Sequence of protein 1:
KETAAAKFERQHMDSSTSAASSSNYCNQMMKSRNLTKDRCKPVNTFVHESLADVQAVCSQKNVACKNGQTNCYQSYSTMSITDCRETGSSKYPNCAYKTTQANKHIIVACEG

Sequence of protein 2:
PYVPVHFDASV

The following describes two proteins that form a bound complex.

Contacts between the two chains:
Residue F8 in protein 1 is in contact with residue V5 in protein 2 (closest heavy-atom distance 4.0 Å).
Residue I81 in protein 1 is in contact with residue S10 in protein 2 (closest heavy-atom distance 3.8 Å).
Residue Q55 in protein 1 is in contact with residue Y2 in protein 2 (closest heavy-atom distance 4.5 Å).
Residue C110 in protein 1 interacts with residue V3 in protein 2 (closest heavy-atom distance 3.2 Å).
Residue C110 in protein 1 is in contact with residue P4 in protein 2 (closest heavy-atom distance 4.2 Å).
Residue E111 in protein 1 contacts residue Y2 in protein 2 (closest heavy-atom distance 3.4 Å).
Residue D83 in protein 1 is in contact with residue S10 in protein 2 (closest heavy-atom distance 4.2 Å).
Residue H12 in protein 1 interacts with residue F7 in protein 2 (closest heavy-atom distance 3.4 Å).
Residue A109 in protein 1 interacts with residue P4 in protein 2 (closest heavy-atom distance 3.3 Å).
Residue T45 in protein 1 interacts with residue F7 in protein 2 (closest heavy-atom distance 3.7 Å).
Residue C65 in protein 1 contacts residue D8 in protein 2 (closest heavy-atom distance 3.6 Å).
Residue I107 in protein 1 contacts residue D8 in protein 2 (closest heavy-atom distance 2.6 Å).
Residue I107 in protein 1 is in contact with residue F7 in protein 2 (closest heavy-atom distance 3.7 Å).
Residue C58 in protein 1 contacts residue V3 in protein 2 (closest heavy-atom distance 3.5 Å).
Residue I107 in protein 1 contacts residue A9 in protein 2 (closest heavy-atom distance 2.8 Å).
Residue I106 in protein 1 is in contact with residue S10 in protein 2 (closest heavy-atom distance 4.5 Å).
Residue K66 in protein 1 contacts residue F7 in protein 2 (closest heavy-atom distance 4.7 Å).
Residue V54 in protein 1 is in contact with residue P4 in protein 2 (closest heavy-atom distance 3.8 Å).
Residue V108 in protein 1 is in contact with residue D8 in protein 2 (closest heavy-atom distance 4.2 Å).
Residue A5 in protein 1 contacts residue V5 in protein 2 (closest heavy-atom distance 4.1 Å).
Residue K66 in protein 1 contacts residue H6 in protein 2 (closest heavy-atom distance 3.8 Å).
Residue E111 in protein 1 is in contact with residue V3 in protein 2 (closest heavy-atom distance 2.9 Å).
Residue F8 in protein 1 contacts residue H6 in protein 2 (closest heavy-atom distance 3.7 Å).
Residue A4 in protein 1 is in contact with residue V5 in protein 2 (closest heavy-atom distance 3.8 Å).
Residue A109 in protein 1 contacts residue H6 in protein 2 (closest heavy-atom distance 2.9 Å).
Residue Q55 in protein 1 interacts with residue V3 in protein 2 (closest heavy-atom distance 4.2 Å).
Residue G112 in protein 1 contacts residue Y2 in protein 2 (closest heavy-atom distance 3.6 Å).
Residue H105 in protein 1 interacts with residue S10 in protein 2 (closest heavy-atom distance 3.2 Å).
Residue A109 in protein 1 contacts residue V5 in protein 2 (closest heavy-atom distance 2.8 Å).
Residue F8 in protein 1 is in contact with residue P4 in protein 2 (closest heavy-atom distance 3.4 Å).
Residue G112 in protein 1 interacts with residue P1 in protein 2 (closest heavy-atom distance 3.7 Å).
Residue Y73 in protein 1 interacts with residue Y2 in protein 2 (closest heavy-atom distance 2.9 Å).
Residue H105 in protein 1 is in contact with residue A9 in protein 2 (closest heavy-atom distance 4.2 Å).
Residue I107 in protein 1 interacts with residue H6 in protein 2 (closest heavy-atom distance 4.5 Å).
Residue A4 in protein 1 contacts residue P4 in protein 2 (closest heavy-atom distance 4.5 Å).
Residue K66 in protein 1 is in contact with residue D8 in protein 2 (closest heavy-atom distance 2.8 Å).
Residue F8 in protein 1 interacts with residue F7 in protein 2 (closest heavy-atom distance 3.9 Å).
Residue V47 in protein 1 contacts residue F7 in protein 2 (closest heavy-atom distance 3.7 Å).
Residue N71 in protein 1 interacts with residue Y2 in protein 2 (closest heavy-atom distance 3.9 Å).
Residue H105 in protein 1 is in contact with residue V11 in protein 2 (closest heavy-atom distance 2.6 Å).
Residue I107 in protein 1 contacts residue V11 in protein 2 (closest heavy-atom distance 4.3 Å).
Residue K104 in protein 1 contacts residue V11 in protein 2 (closest heavy-atom distance 3.0 Å).
Residue C110 in protein 1 contacts residue Y2 in protein 2 (closest heavy-atom distance 3.5 Å).
Residue C58 in protein 1 is in contact with residue Y2 in protein 2 (closest heavy-atom distance 3.5 Å).
Residue E111 in protein 1 contacts residue P1 in protein 2 (closest heavy-atom distance 3.7 Å).
Residue C110 in protein 1 contacts residue V5 in protein 2 (closest heavy-atom distance 4.5 Å).
Residue A5 in protein 1 is in contact with residue V3 in protein 2 (closest heavy-atom distance 3.9 Å).
Residue Q55 in protein 1 interacts with residue P4 in protein 2 (closest heavy-atom distance 4.0 Å).
Residue C58 in protein 1 interacts with residue P4 in protein 2 (closest heavy-atom distance 3.4 Å).
Residue I106 in protein 1 interacts with residue A9 in protein 2 (closest heavy-atom distance 3.6 Å).
Residue K104 in protein 1 interacts with residue S10 in protein 2 (closest heavy-atom distance 3.9 Å).
Residue A109 in protein 1 interacts with residue V3 in protein 2 (closest heavy-atom distance 4.1 Å).
Residue V108 in protein 1 is in contact with residue P4 in protein 2 (closest heavy-atom distance 3.9 Å).
Residue Q74 in protein 1 interacts with residue V11 in protein 2 (closest heavy-atom distance 4.1 Å).
Residue V108 in protein 1 is in contact with residue H6 in protein 2 (closest heavy-atom distance 3.2 Å).
Residue E111 in protein 1 is in contact with residue V5 in protein 2 (closest heavy-atom distance 3.5 Å).
Residue C72 in protein 1 contacts residue D8 in protein 2 (closest heavy-atom distance 4.0 Å).
Residue I106 in protein 1 contacts residue F7 in protein 2 (closest heavy-atom distance 3.8 Å).
Residue A5 in protein 1 contacts residue P4 in protein 2 (closest heavy-atom distance 3.9 Å).
Residue V108 in protein 1 is in contact with residue F7 in protein 2 (closest heavy-atom distance 4.2 Å).